Sequence of chain A:
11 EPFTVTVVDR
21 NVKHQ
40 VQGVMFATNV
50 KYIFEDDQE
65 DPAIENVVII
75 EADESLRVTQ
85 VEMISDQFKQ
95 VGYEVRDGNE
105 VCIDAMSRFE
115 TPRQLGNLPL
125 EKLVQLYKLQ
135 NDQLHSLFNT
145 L

This data describes a binding interaction between two proteins.

Residue-level contacts at the interface:
Residue I65 in chain B contacts residue L127 in chain A (closest heavy-atom distance 4.1 Å).
Residue K47 in chain B is in contact with residue L145 in chain A (closest heavy-atom distance 3.6 Å).
Residue I71 in chain B contacts residue L124 in chain A (closest heavy-atom distance 3.2 Å).
Residue L66 in chain B contacts residue L127 in chain A (closest heavy-atom distance 3.7 Å).
Residue L66 in chain B is in contact with residue V128 in chain A (closest heavy-atom distance 4.0 Å).
Residue R39 in chain B is in contact with residue E86 in chain A (closest heavy-atom distance 2.7 Å).
Residue L75 in chain B contacts residue L124 in chain A (closest heavy-atom distance 3.7 Å).
Residue F61 in chain B interacts with residue L127 in chain A (closest heavy-atom distance 4.0 Å).
Residue E297 in chain B is in contact with residue Y131 in chain A (closest heavy-atom distance 3.6 Å).
Residue H296 in chain B is in contact with residue Y131 in chain A (closest heavy-atom distance 3.3 Å).
Residue L286 in chain B is in contact with residue L145 in chain A (closest heavy-atom distance 4.1 Å).
Residue I65 in chain B contacts residue G120 in chain A (closest heavy-atom distance 3.8 Å).
Residue F61 in chain B contacts residue L130 in chain A (closest heavy-atom distance 4.1 Å).
Residue Q57 in chain B is in contact with residue T115 in chain A (closest heavy-atom distance 3.0 Å).
Residue F50 in chain B is in contact with residue Q91 in chain A (closest heavy-atom distance 3.7 Å).
Residue C54 in chain B contacts residue L138 in chain A (closest heavy-atom distance 3.7 Å).
Residue F61 in chain B contacts residue T115 in chain A (closest heavy-atom distance 3.4 Å).
Residue Q58 in chain B is in contact with residue Q134 in chain A (closest heavy-atom distance 3.0 Å).
Residue K47 in chain B interacts with residue K93 in chain A (closest heavy-atom distance 2.8 Å).
Residue S46 in chain B interacts with residue K93 in chain A (closest heavy-atom distance 2.8 Å).
Residue C54 in chain B contacts residue R112 in chain A (closest heavy-atom distance 4.0 Å).
Residue R294 in chain B is in contact with residue H139 in chain A (closest heavy-atom distance 4.1 Å).
Residue I55 in chain B is in contact with residue L138 in chain A (closest heavy-atom distance 4.1 Å).
Residue Q58 in chain B contacts residue F113 in chain A (closest heavy-atom distance 3.7 Å).
Residue Q58 in chain B interacts with residue N135 in chain A (closest heavy-atom distance 2.6 Å).
Residue Q283 in chain B is in contact with residue L145 in chain A (closest heavy-atom distance 3.6 Å).
Residue L66 in chain B contacts residue Y131 in chain A (closest heavy-atom distance 4.0 Å).
Residue I300 in chain B interacts with residue V128 in chain A (closest heavy-atom distance 3.3 Å).
Residue K60 in chain B contacts residue T115 in chain A (closest heavy-atom distance 3.0 Å).
Residue F44 in chain B interacts with residue L145 in chain A (closest heavy-atom distance 3.4 Å).
Residue E304 in chain B contacts residue E125 in chain A (closest heavy-atom distance 3.4 Å).
Residue Q57 in chain B interacts with residue F113 in chain A (closest heavy-atom distance 2.7 Å).
Residue R294 in chain B is in contact with residue D136 in chain A (closest heavy-atom distance 2.6 Å).
Residue K43 in chain B contacts residue E86 in chain A (closest heavy-atom distance 3.3 Å).
Residue E304 in chain B contacts residue L124 in chain A (closest heavy-atom distance 3.0 Å).
Residue F50 in chain B contacts residue K93 in chain A (closest heavy-atom distance 3.5 Å).
Residue L293 in chain B interacts with residue N135 in chain A (closest heavy-atom distance 3.6 Å).
Residue Q57 in chain B contacts residue R112 in chain A (closest heavy-atom distance 4.1 Å).
Residue I65 in chain B contacts residue L119 in chain A (closest heavy-atom distance 3.3 Å).
Residue N74 in chain B is in contact with residue G120 in chain A (closest heavy-atom distance 3.4 Å).
Residue I65 in chain B is in contact with residue P116 in chain A (closest heavy-atom distance 3.8 Å).
Residue S301 in chain B is in contact with residue K132 in chain A (closest heavy-atom distance 3.6 Å).
Residue F50 in chain B contacts residue R112 in chain A (closest heavy-atom distance 3.3 Å).
Residue F50 in chain B interacts with residue L141 in chain A (closest heavy-atom distance 3.5 Å).
Residue F50 in chain B interacts with residue S111 in chain A (closest heavy-atom distance 3.8 Å).
Residue Q58 in chain B is in contact with residue Y131 in chain A (closest heavy-atom distance 3.3 Å).
Residue L290 in chain B contacts residue L138 in chain A (closest heavy-atom distance 3.5 Å).
Residue L293 in chain B contacts residue Y131 in chain A (closest heavy-atom distance 3.0 Å).
Residue F61 in chain B contacts residue Y131 in chain A (closest heavy-atom distance 4.0 Å).
Residue F50 in chain B interacts with residue D90 in chain A (closest heavy-atom distance 4.1 Å).
Residue E297 in chain B interacts with residue K132 in chain A (closest heavy-atom distance 3.5 Å).
Residue L62 in chain B is in contact with residue Y131 in chain A (closest heavy-atom distance 3.6 Å).
Residue F50 in chain B contacts residue M110 in chain A (closest heavy-atom distance 3.7 Å).
Residue L290 in chain B interacts with residue H139 in chain A (closest heavy-atom distance 3.9 Å).
Residue E297 in chain B contacts residue N135 in chain A (closest heavy-atom distance 2.6 Å).
Residue S287 in chain B is in contact with residue F142 in chain A (closest heavy-atom distance 4.2 Å).
Residue C54 in chain B contacts residue F113 in chain A (closest heavy-atom distance 3.3 Å).
Residue Q283 in chain B interacts with residue F142 in chain A (closest heavy-atom distance 3.7 Å).
Residue R294 in chain B contacts residue N135 in chain A (closest heavy-atom distance 3.3 Å).
Residue F61 in chain B interacts with residue Q134 in chain A (closest heavy-atom distance 3.9 Å).

Sequence of chain B:
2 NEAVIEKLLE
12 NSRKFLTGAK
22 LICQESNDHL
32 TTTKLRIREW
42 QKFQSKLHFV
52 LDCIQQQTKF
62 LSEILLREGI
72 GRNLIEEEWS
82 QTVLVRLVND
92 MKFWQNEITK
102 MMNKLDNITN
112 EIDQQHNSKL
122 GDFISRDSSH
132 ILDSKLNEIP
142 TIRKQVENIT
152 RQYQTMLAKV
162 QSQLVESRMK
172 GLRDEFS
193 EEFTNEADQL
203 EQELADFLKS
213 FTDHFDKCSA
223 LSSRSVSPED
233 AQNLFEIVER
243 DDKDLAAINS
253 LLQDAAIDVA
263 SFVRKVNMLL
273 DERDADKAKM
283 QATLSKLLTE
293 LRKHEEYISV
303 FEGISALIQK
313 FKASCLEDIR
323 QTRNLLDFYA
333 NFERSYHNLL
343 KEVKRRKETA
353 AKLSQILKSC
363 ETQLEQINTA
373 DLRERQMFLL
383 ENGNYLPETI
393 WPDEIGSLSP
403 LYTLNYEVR